These two protein chains interact to form a complex.

Contacts between the two chains:
Residue I67 in chain A contacts residue R3 in chain B (closest heavy-atom distance 3.7 Å).
Residue L82 in chain A is in contact with residue V9 in chain B (closest heavy-atom distance 3.6 Å).
Residue W98 in chain A contacts residue R5 in chain B (closest heavy-atom distance 3.3 Å).
Residue T164 in chain A is in contact with residue R1 in chain B (closest heavy-atom distance 3.5 Å).
Residue K147 in chain A interacts with residue T8 in chain B (closest heavy-atom distance 3.8 Å).
Residue E153 in chain A is in contact with residue R5 in chain B (closest heavy-atom distance 4.1 Å).
Residue E46 in chain A interacts with residue R2 in chain B (closest heavy-atom distance 2.7 Å).
Residue N81 in chain A is in contact with residue V9 in chain B (closest heavy-atom distance 2.8 Å).
Residue L96 in chain A contacts residue V9 in chain B (closest heavy-atom distance 3.9 Å).
Residue Y100 in chain A contacts residue R2 in chain B (closest heavy-atom distance 3.5 Å).
Residue E153 in chain A contacts residue R3 in chain B (closest heavy-atom distance 2.7 Å).
Residue W148 in chain A interacts with residue V9 in chain B (closest heavy-atom distance 4.0 Å).
Residue M6 in chain A interacts with residue R1 in chain B (closest heavy-atom distance 4.6 Å).
Residue V26 in chain A contacts residue R2 in chain B (closest heavy-atom distance 4.5 Å).
Residue Y160 in chain A contacts residue R3 in chain B (closest heavy-atom distance 3.2 Å).
Residue Q156 in chain A interacts with residue R3 in chain B (closest heavy-atom distance 4.2 Å).
Residue A151 in chain A interacts with residue R6 in chain B (closest heavy-atom distance 3.9 Å).
Residue R63 in chain A is in contact with residue R1 in chain B (closest heavy-atom distance 3.8 Å).
Residue V35 in chain A contacts residue R2 in chain B (closest heavy-atom distance 3.4 Å).
Residue K147 in chain A contacts residue V9 in chain B (closest heavy-atom distance 3.8 Å).
Residue Y100 in chain A contacts residue R3 in chain B (closest heavy-atom distance 2.9 Å).
Residue S25 in chain A contacts residue R2 in chain B (closest heavy-atom distance 3.0 Å).
Residue S78 in chain A is in contact with residue V9 in chain B (closest heavy-atom distance 3.1 Å).
Residue L157 in chain A is in contact with residue R3 in chain B (closest heavy-atom distance 3.9 Å).
Residue T74 in chain A contacts residue T8 in chain B (closest heavy-atom distance 3.2 Å).
Residue Y85 in chain A contacts residue V9 in chain B (closest heavy-atom distance 2.5 Å).
Residue W148 in chain A is in contact with residue R5 in chain B (closest heavy-atom distance 4.7 Å).
Residue Y10 in chain A interacts with residue R3 in chain B (closest heavy-atom distance 4.6 Å).
Residue D75 in chain A interacts with residue R5 in chain B (closest heavy-atom distance 2.7 Å).
Residue T74 in chain A contacts residue R5 in chain B (closest heavy-atom distance 3.8 Å).
Residue E153 in chain A is in contact with residue L7 in chain B (closest heavy-atom distance 3.3 Å).
Residue T144 in chain A contacts residue V9 in chain B (closest heavy-atom distance 2.9 Å).
Residue N71 in chain A is in contact with residue R5 in chain B (closest heavy-atom distance 3.5 Å).
Residue Y160 in chain A interacts with residue R1 in chain B (closest heavy-atom distance 2.6 Å).
Residue F37 in chain A contacts residue R2 in chain B (closest heavy-atom distance 3.9 Å).
Residue A151 in chain A contacts residue L7 in chain B (closest heavy-atom distance 3.6 Å).
Residue E77 in chain A is in contact with residue T8 in chain B (closest heavy-atom distance 4.1 Å).
Residue N81 in chain A is in contact with residue T8 in chain B (closest heavy-atom distance 3.6 Å).
Residue W98 in chain A is in contact with residue R3 in chain B (closest heavy-atom distance 3.6 Å).
Residue N64 in chain A contacts residue R2 in chain B (closest heavy-atom distance 3.1 Å).
Residue Y8 in chain A contacts residue R2 in chain B (closest heavy-atom distance 3.4 Å).
Residue W148 in chain A contacts residue T8 in chain B (closest heavy-atom distance 2.8 Å).
Residue S78 in chain A interacts with residue T8 in chain B (closest heavy-atom distance 3.5 Å).
Residue I67 in chain A is in contact with residue W4 in chain B (closest heavy-atom distance 3.9 Å).
Residue Y8 in chain A is in contact with residue R1 in chain B (closest heavy-atom distance 3.6 Å).
Residue N64 in chain A interacts with residue R1 in chain B (closest heavy-atom distance 3.8 Å).
Residue Y160 in chain A contacts residue R2 in chain B (closest heavy-atom distance 3.8 Å).
Residue F117 in chain A is in contact with residue R5 in chain B (closest heavy-atom distance 3.7 Å).
Residue R36 in chain A contacts residue R2 in chain B (closest heavy-atom distance 4.3 Å).
Residue T74 in chain A contacts residue L7 in chain B (closest heavy-atom distance 3.6 Å).
Residue W168 in chain A contacts residue R1 in chain B (closest heavy-atom distance 3.1 Å).
Residue Y124 in chain A is in contact with residue V9 in chain B (closest heavy-atom distance 4.0 Å).
Residue I67 in chain A is in contact with residue R2 in chain B (closest heavy-atom distance 4.0 Å).
Residue S78 in chain A interacts with residue R5 in chain B (closest heavy-atom distance 4.3 Å).
Residue C68 in chain A interacts with residue R2 in chain B (closest heavy-atom distance 3.2 Å).
Residue W148 in chain A is in contact with residue L7 in chain B (closest heavy-atom distance 3.5 Å).
Residue Y60 in chain A contacts residue R1 in chain B (closest heavy-atom distance 4.3 Å).
Residue Y10 in chain A interacts with residue R2 in chain B (closest heavy-atom distance 3.0 Å).
Residue T74 in chain A interacts with residue R6 in chain B (closest heavy-atom distance 4.0 Å).
Residue T70 in chain A is in contact with residue W4 in chain B (closest heavy-atom distance 3.7 Å).

Sequence of chain B:
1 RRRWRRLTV

Sequence of chain A:
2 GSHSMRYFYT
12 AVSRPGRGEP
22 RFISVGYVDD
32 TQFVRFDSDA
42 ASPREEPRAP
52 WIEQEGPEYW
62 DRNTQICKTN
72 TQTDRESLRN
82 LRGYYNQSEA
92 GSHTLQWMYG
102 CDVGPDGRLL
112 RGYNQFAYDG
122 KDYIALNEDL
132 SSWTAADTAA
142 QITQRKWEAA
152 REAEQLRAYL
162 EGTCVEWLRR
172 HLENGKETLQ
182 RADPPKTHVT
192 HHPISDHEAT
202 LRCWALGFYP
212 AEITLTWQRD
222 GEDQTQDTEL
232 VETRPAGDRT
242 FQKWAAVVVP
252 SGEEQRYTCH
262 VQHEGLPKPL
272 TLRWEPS